Sequence of protein 1:
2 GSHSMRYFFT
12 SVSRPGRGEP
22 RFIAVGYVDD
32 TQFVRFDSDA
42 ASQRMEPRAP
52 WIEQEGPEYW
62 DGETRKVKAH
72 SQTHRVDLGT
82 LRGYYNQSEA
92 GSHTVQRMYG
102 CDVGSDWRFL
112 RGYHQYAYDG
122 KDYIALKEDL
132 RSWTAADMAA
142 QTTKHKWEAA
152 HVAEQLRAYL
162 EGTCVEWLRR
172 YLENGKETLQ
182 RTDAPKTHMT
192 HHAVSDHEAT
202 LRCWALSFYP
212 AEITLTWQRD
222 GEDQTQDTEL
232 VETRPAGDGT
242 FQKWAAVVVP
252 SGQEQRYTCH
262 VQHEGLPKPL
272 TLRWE

This data describes a binding interaction between two proteins.

Residue-level contacts at the interface:
Residue L82 in protein 1 is in contact with residue I9 in protein 2 (closest heavy-atom distance 3.8 Å).
Residue V77 in protein 1 is in contact with residue E8 in protein 2 (closest heavy-atom distance 3.7 Å).
Residue Y160 in protein 1 is in contact with residue N3 in protein 2 (closest heavy-atom distance 3.4 Å).
Residue D78 in protein 1 contacts residue Y7 in protein 2 (closest heavy-atom distance 4.8 Å).
Residue Y60 in protein 1 is in contact with residue F1 in protein 2 (closest heavy-atom distance 4.2 Å).
Residue Q156 in protein 1 contacts residue F5 in protein 2 (closest heavy-atom distance 3.2 Å).
Residue I125 in protein 1 interacts with residue I9 in protein 2 (closest heavy-atom distance 4.5 Å).
Residue Y160 in protein 1 is in contact with residue F1 in protein 2 (closest heavy-atom distance 2.5 Å).
Residue W148 in protein 1 contacts residue E8 in protein 2 (closest heavy-atom distance 2.9 Å).
Residue Y124 in protein 1 interacts with residue I9 in protein 2 (closest heavy-atom distance 3.4 Å).
Residue Y100 in protein 1 is in contact with residue M2 in protein 2 (closest heavy-atom distance 3.4 Å).
Residue F10 in protein 1 is in contact with residue M2 in protein 2 (closest heavy-atom distance 3.6 Å).
Residue K147 in protein 1 interacts with residue Y7 in protein 2 (closest heavy-atom distance 3.3 Å).
Residue Y117 in protein 1 interacts with residue I9 in protein 2 (closest heavy-atom distance 3.6 Å).
Residue A70 in protein 1 is in contact with residue I6 in protein 2 (closest heavy-atom distance 4.1 Å).
Residue D78 in protein 1 is in contact with residue E8 in protein 2 (closest heavy-atom distance 3.3 Å).
Residue M6 in protein 1 interacts with residue F1 in protein 2 (closest heavy-atom distance 3.7 Å).
Residue K67 in protein 1 interacts with residue M2 in protein 2 (closest heavy-atom distance 2.9 Å).
Residue R98 in protein 1 is in contact with residue I6 in protein 2 (closest heavy-atom distance 3.5 Å).
Residue Y100 in protein 1 interacts with residue N3 in protein 2 (closest heavy-atom distance 3.0 Å).
Residue H71 in protein 1 is in contact with residue I6 in protein 2 (closest heavy-atom distance 3.7 Å).
Residue K147 in protein 1 is in contact with residue I9 in protein 2 (closest heavy-atom distance 4.0 Å).
Residue T74 in protein 1 is in contact with residue E8 in protein 2 (closest heavy-atom distance 3.9 Å).
Residue K67 in protein 1 contacts residue K4 in protein 2 (closest heavy-atom distance 3.8 Å).
Residue Y160 in protein 1 contacts residue M2 in protein 2 (closest heavy-atom distance 3.6 Å).
Residue T144 in protein 1 interacts with residue E8 in protein 2 (closest heavy-atom distance 5.0 Å).
Residue W148 in protein 1 contacts residue I9 in protein 2 (closest heavy-atom distance 3.4 Å).
Residue W148 in protein 1 interacts with residue Y7 in protein 2 (closest heavy-atom distance 3.3 Å).
Residue K147 in protein 1 contacts residue E8 in protein 2 (closest heavy-atom distance 3.2 Å).
Residue V153 in protein 1 is in contact with residue Y7 in protein 2 (closest heavy-atom distance 3.7 Å).
Residue E64 in protein 1 interacts with residue M2 in protein 2 (closest heavy-atom distance 3.4 Å).
Residue K67 in protein 1 is in contact with residue F1 in protein 2 (closest heavy-atom distance 3.2 Å).
Residue Y85 in protein 1 contacts residue I9 in protein 2 (closest heavy-atom distance 3.9 Å).
Residue Q156 in protein 1 contacts residue N3 in protein 2 (closest heavy-atom distance 3.0 Å).
Residue M46 in protein 1 interacts with residue M2 in protein 2 (closest heavy-atom distance 3.5 Å).
Residue H71 in protein 1 is in contact with residue N3 in protein 2 (closest heavy-atom distance 3.4 Å).
Residue T164 in protein 1 interacts with residue F1 in protein 2 (closest heavy-atom distance 3.5 Å).
Residue H71 in protein 1 is in contact with residue M2 in protein 2 (closest heavy-atom distance 3.4 Å).
Residue T81 in protein 1 interacts with residue I9 in protein 2 (closest heavy-atom distance 3.8 Å).
Residue T74 in protein 1 is in contact with residue Y7 in protein 2 (closest heavy-atom distance 3.5 Å).
Residue Y8 in protein 1 interacts with residue M2 in protein 2 (closest heavy-atom distance 3.6 Å).
Residue R98 in protein 1 contacts residue Y7 in protein 2 (closest heavy-atom distance 4.0 Å).
Residue T74 in protein 1 contacts residue I6 in protein 2 (closest heavy-atom distance 3.6 Å).
Residue E64 in protein 1 contacts residue F1 in protein 2 (closest heavy-atom distance 3.4 Å).
Residue Y172 in protein 1 interacts with residue F1 in protein 2 (closest heavy-atom distance 3.1 Å).
Residue V68 in protein 1 contacts residue M2 in protein 2 (closest heavy-atom distance 3.8 Å).
Residue W168 in protein 1 contacts residue F1 in protein 2 (closest heavy-atom distance 3.3 Å).
Residue L157 in protein 1 contacts residue N3 in protein 2 (closest heavy-atom distance 3.5 Å).
Residue K67 in protein 1 is in contact with residue N3 in protein 2 (closest heavy-atom distance 3.8 Å).
Residue D78 in protein 1 contacts residue I9 in protein 2 (closest heavy-atom distance 2.8 Å).
Residue F34 in protein 1 interacts with residue F1 in protein 2 (closest heavy-atom distance 4.9 Å).
Residue A151 in protein 1 is in contact with residue Y7 in protein 2 (closest heavy-atom distance 3.7 Å).
Residue T144 in protein 1 is in contact with residue I9 in protein 2 (closest heavy-atom distance 2.8 Å).
Residue Y8 in protein 1 is in contact with residue F1 in protein 2 (closest heavy-atom distance 2.5 Å).

Sequence of protein 2:
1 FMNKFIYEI